The following describes two proteins that form a bound complex.

Sequence of chain B:
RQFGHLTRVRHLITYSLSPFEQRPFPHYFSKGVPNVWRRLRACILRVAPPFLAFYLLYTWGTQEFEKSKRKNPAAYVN

Sequence of chain A:
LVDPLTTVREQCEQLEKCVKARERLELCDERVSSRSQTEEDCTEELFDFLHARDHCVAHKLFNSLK

Contacts between the two chains:
Residue R71 in chain B contacts residue E56 in chain A (closest heavy-atom distance 2.9 Å).
Residue N79 in chain B interacts with residue T50 in chain A (closest heavy-atom distance 4.2 Å).
Residue N79 in chain B contacts residue R47 in chain A (closest heavy-atom distance 2.3 Å).
Residue Y77 in chain B is in contact with residue E52 in chain A (closest heavy-atom distance 3.4 Å).
Residue R71 in chain B is in contact with residue D60 in chain A (closest heavy-atom distance 3.1 Å).
Residue Y77 in chain B is in contact with residue T50 in chain A (closest heavy-atom distance 4.7 Å).
Residue Y77 in chain B contacts residue E51 in chain A (closest heavy-atom distance 4.4 Å).
Residue Y77 in chain B is in contact with residue D53 in chain A (closest heavy-atom distance 4.9 Å).
Residue K72 in chain B is in contact with residue E56 in chain A (closest heavy-atom distance 3.1 Å).